Sequence of protein 1:
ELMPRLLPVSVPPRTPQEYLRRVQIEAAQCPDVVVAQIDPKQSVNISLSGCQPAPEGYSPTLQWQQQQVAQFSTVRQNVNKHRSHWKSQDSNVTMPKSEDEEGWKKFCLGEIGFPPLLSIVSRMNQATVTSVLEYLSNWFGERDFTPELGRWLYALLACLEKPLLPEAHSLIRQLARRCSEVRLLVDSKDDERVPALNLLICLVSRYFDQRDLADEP

Sequence of protein 2:
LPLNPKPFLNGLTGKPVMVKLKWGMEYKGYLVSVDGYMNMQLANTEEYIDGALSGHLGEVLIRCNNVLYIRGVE

Residue-level contacts at the interface:
Residue S81 in protein 1 is in contact with residue G57 in protein 2 (closest heavy-atom distance 3.9 Å).
Residue C63 in protein 1 interacts with residue P9 in protein 2 (closest heavy-atom distance 4.0 Å).
Residue A60 in protein 1 interacts with residue P9 in protein 2 (closest heavy-atom distance 4.3 Å).
Residue Q80 in protein 1 is in contact with residue H58 in protein 2 (closest heavy-atom distance 4.1 Å).
Residue C63 in protein 1 contacts residue N12 in protein 2 (closest heavy-atom distance 3.7 Å).
Residue V67 in protein 1 is in contact with residue V34 in protein 2 (closest heavy-atom distance 4.0 Å).
Residue E59 in protein 1 is in contact with residue P9 in protein 2 (closest heavy-atom distance 3.3 Å).
Residue D65 in protein 1 interacts with residue K8 in protein 2 (closest heavy-atom distance 2.7 Å).
Residue Y52 in protein 1 contacts residue P4 in protein 2 (closest heavy-atom distance 3.6 Å).
Residue E59 in protein 1 contacts residue N6 in protein 2 (closest heavy-atom distance 3.1 Å).
Residue L24 in protein 1 is in contact with residue R65 in protein 2 (closest heavy-atom distance 3.3 Å).
Residue A69 in protein 1 interacts with residue L33 in protein 2 (closest heavy-atom distance 4.1 Å).
Residue V66 in protein 1 interacts with residue G38 in protein 2 (closest heavy-atom distance 4.9 Å).
Residue M25 in protein 1 is in contact with residue G38 in protein 2 (closest heavy-atom distance 3.9 Å).
Residue P64 in protein 1 is in contact with residue N12 in protein 2 (closest heavy-atom distance 3.3 Å).
Residue E59 in protein 1 interacts with residue P4 in protein 2 (closest heavy-atom distance 4.8 Å).
Residue I71 in protein 1 contacts residue V34 in protein 2 (closest heavy-atom distance 4.3 Å).
Residue L24 in protein 1 contacts residue C66 in protein 2 (closest heavy-atom distance 3.2 Å).
Residue I71 in protein 1 contacts residue Y32 in protein 2 (closest heavy-atom distance 3.6 Å).
Residue V66 in protein 1 interacts with residue K8 in protein 2 (closest heavy-atom distance 4.8 Å).
Residue I71 in protein 1 interacts with residue L33 in protein 2 (closest heavy-atom distance 4.9 Å).
Residue V66 in protein 1 interacts with residue V36 in protein 2 (closest heavy-atom distance 3.4 Å).
Residue V66 in protein 1 is in contact with residue D37 in protein 2 (closest heavy-atom distance 4.1 Å).
Residue K79 in protein 1 contacts residue H58 in protein 2 (closest heavy-atom distance 4.9 Å).
Residue K79 in protein 1 interacts with residue G60 in protein 2 (closest heavy-atom distance 4.9 Å).
Residue V67 in protein 1 interacts with residue N12 in protein 2 (closest heavy-atom distance 3.4 Å).
Residue Q80 in protein 1 contacts residue G60 in protein 2 (closest heavy-atom distance 5.0 Å).
Residue Q80 in protein 1 interacts with residue L59 in protein 2 (closest heavy-atom distance 4.0 Å).
Residue M25 in protein 1 contacts residue Y39 in protein 2 (closest heavy-atom distance 4.2 Å).
Residue Y52 in protein 1 is in contact with residue N6 in protein 2 (closest heavy-atom distance 2.6 Å).
Residue L24 in protein 1 contacts residue N67 in protein 2 (closest heavy-atom distance 2.4 Å).
Residue A69 in protein 1 contacts residue T15 in protein 2 (closest heavy-atom distance 3.7 Å).
Residue D65 in protein 1 interacts with residue D37 in protein 2 (closest heavy-atom distance 3.3 Å).
Residue A69 in protein 1 is in contact with residue V34 in protein 2 (closest heavy-atom distance 2.8 Å).
Residue A69 in protein 1 contacts residue G16 in protein 2 (closest heavy-atom distance 3.2 Å).
Residue V67 in protein 1 is in contact with residue V36 in protein 2 (closest heavy-atom distance 3.1 Å).
Residue D65 in protein 1 contacts residue V36 in protein 2 (closest heavy-atom distance 3.9 Å).
Residue A60 in protein 1 is in contact with residue K8 in protein 2 (closest heavy-atom distance 3.9 Å).
Residue V68 in protein 1 interacts with residue V34 in protein 2 (closest heavy-atom distance 3.6 Å).
Residue M25 in protein 1 interacts with residue N67 in protein 2 (closest heavy-atom distance 4.6 Å).
Residue V66 in protein 1 is in contact with residue S35 in protein 2 (closest heavy-atom distance 4.8 Å).
Residue D65 in protein 1 interacts with residue G38 in protein 2 (closest heavy-atom distance 4.0 Å).
Residue V68 in protein 1 interacts with residue S35 in protein 2 (closest heavy-atom distance 4.4 Å).
Residue V56 in protein 1 contacts residue N6 in protein 2 (closest heavy-atom distance 4.0 Å).
Residue M25 in protein 1 interacts with residue M40 in protein 2 (closest heavy-atom distance 3.8 Å).
Residue E23 in protein 1 contacts residue N67 in protein 2 (closest heavy-atom distance 3.9 Å).
Residue I71 in protein 1 interacts with residue G16 in protein 2 (closest heavy-atom distance 4.1 Å).
Residue S81 in protein 1 interacts with residue H58 in protein 2 (closest heavy-atom distance 3.0 Å).
Residue P64 in protein 1 is in contact with residue K8 in protein 2 (closest heavy-atom distance 3.5 Å).
Residue V67 in protein 1 interacts with residue T15 in protein 2 (closest heavy-atom distance 3.2 Å).
Residue V67 in protein 1 is in contact with residue S35 in protein 2 (closest heavy-atom distance 3.2 Å).
Residue C63 in protein 1 interacts with residue K8 in protein 2 (closest heavy-atom distance 3.8 Å).
Residue L24 in protein 1 contacts residue N41 in protein 2 (closest heavy-atom distance 4.8 Å).
Residue D65 in protein 1 is in contact with residue N12 in protein 2 (closest heavy-atom distance 4.4 Å).
Residue L24 in protein 1 is in contact with residue Y39 in protein 2 (closest heavy-atom distance 3.7 Å).
Residue K79 in protein 1 is in contact with residue N46 in protein 2 (closest heavy-atom distance 3.7 Å).
Residue A69 in protein 1 contacts residue S35 in protein 2 (closest heavy-atom distance 4.9 Å).

These two protein chains interact to form a complex.